Sequence of the first protein:
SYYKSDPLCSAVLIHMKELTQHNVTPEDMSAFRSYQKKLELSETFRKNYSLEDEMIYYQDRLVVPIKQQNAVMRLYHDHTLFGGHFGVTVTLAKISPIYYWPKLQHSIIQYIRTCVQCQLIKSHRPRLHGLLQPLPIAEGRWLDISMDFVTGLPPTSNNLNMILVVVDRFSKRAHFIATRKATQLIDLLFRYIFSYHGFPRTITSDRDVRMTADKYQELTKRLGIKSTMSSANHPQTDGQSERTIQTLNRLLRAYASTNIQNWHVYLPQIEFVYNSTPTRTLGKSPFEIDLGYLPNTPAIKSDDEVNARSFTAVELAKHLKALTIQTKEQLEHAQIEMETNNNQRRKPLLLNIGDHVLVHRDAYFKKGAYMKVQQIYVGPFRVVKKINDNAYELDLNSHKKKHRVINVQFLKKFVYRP

Contacts between the two chains:
Residue E1067 in the second protein is in contact with residue T1370 in the first protein (closest heavy-atom distance 3.4 Å).
Residue T1071 in the second protein interacts with residue T1370 in the first protein (closest heavy-atom distance 3.6 Å).
Residue W1169 in the second protein is in contact with residue Y1226 in the first protein (closest heavy-atom distance 3.1 Å).
Residue P1298 in the second protein interacts with residue Y1222 in the first protein (closest heavy-atom distance 3.5 Å).
Residue S1340 in the second protein is in contact with residue K1245 in the first protein (closest heavy-atom distance 3.5 Å).
Residue S1340 in the second protein interacts with residue E1248 in the first protein (closest heavy-atom distance 3.6 Å).
Residue G1167 in the second protein contacts residue Y1323 in the first protein (closest heavy-atom distance 3.5 Å).
Residue R1200 in the second protein contacts residue Y1226 in the first protein (closest heavy-atom distance 2.3 Å).
Residue P1298 in the second protein contacts residue R1221 in the first protein (closest heavy-atom distance 3.6 Å).
Residue F1317 in the second protein interacts with residue H1227 in the first protein (closest heavy-atom distance 3.2 Å).
Residue L1119 in the second protein contacts residue E1359 in the first protein (closest heavy-atom distance 3.3 Å).
Residue L1346 in the second protein interacts with residue L1249 in the first protein (closest heavy-atom distance 3.6 Å).
Residue I1204 in the second protein contacts residue Y1222 in the first protein (closest heavy-atom distance 3.3 Å).
Residue F1302 in the second protein contacts residue G1228 in the first protein (closest heavy-atom distance 3.5 Å).
Residue F1203 in the second protein interacts with residue Y1222 in the first protein (closest heavy-atom distance 2.3 Å).
Residue G1167 in the second protein is in contact with residue S1340 in the first protein (closest heavy-atom distance 2.8 Å).
Residue Y1226 in the second protein is in contact with residue F1302 in the first protein (closest heavy-atom distance 3.6 Å).
Residue F1072 in the second protein interacts with residue Q1365 in the first protein (closest heavy-atom distance 3.5 Å).
Residue Y1222 in the second protein is in contact with residue P1298 in the first protein (closest heavy-atom distance 3.6 Å).
Residue Y1323 in the second protein interacts with residue R1168 in the first protein (closest heavy-atom distance 3.1 Å).
Residue I1223 in the second protein contacts residue P1298 in the first protein (closest heavy-atom distance 3.6 Å).
Residue L1131 in the second protein interacts with residue E1359 in the first protein (closest heavy-atom distance 3.5 Å).
Residue A1329 in the second protein contacts residue L1253 in the first protein (closest heavy-atom distance 3.4 Å).
Residue Q1132 in the second protein contacts residue Q1360 in the first protein (closest heavy-atom distance 3.5 Å).
Residue H1227 in the second protein contacts residue Y1226 in the first protein (closest heavy-atom distance 2.5 Å).
Residue T1327 in the second protein contacts residue L1253 in the first protein (closest heavy-atom distance 3.4 Å).
Residue Y1226 in the second protein interacts with residue H1202 in the first protein (closest heavy-atom distance 3.0 Å).
Residue D1320 in the second protein contacts residue L1321 in the first protein (closest heavy-atom distance 3.3 Å).
Residue I1148 in the second protein is in contact with residue D1334 in the first protein (closest heavy-atom distance 3.3 Å).
Residue K1331 in the second protein contacts residue R1252 in the first protein (closest heavy-atom distance 3.2 Å).
Residue H1294 in the second protein interacts with residue L1218 in the first protein (closest heavy-atom distance 3.3 Å).
Residue F1072 in the second protein is in contact with residue E1369 in the first protein (closest heavy-atom distance 3.4 Å).
Residue Y1226 in the second protein contacts residue Y1226 in the first protein (closest heavy-atom distance 3.2 Å).
Residue A1343 in the second protein interacts with residue K1245 in the first protein (closest heavy-atom distance 3.2 Å).
Residue D1334 in the second protein contacts residue R1252 in the first protein (closest heavy-atom distance 3.1 Å).
Residue R1073 in the second protein is in contact with residue I1366 in the first protein (closest heavy-atom distance 3.5 Å).
Residue R1339 in the second protein contacts residue E1248 in the first protein (closest heavy-atom distance 2.6 Å).
Residue H1202 in the second protein contacts residue Y1226 in the first protein (closest heavy-atom distance 3.3 Å).
Residue S1150 in the second protein interacts with residue D1334 in the first protein (closest heavy-atom distance 2.7 Å).
Residue V1115 in the second protein is in contact with residue D1333 in the first protein (closest heavy-atom distance 3.4 Å).
Residue F1317 in the second protein is in contact with residue Y1226 in the first protein (closest heavy-atom distance 3.6 Å).
Residue N1337 in the second protein contacts residue R1252 in the first protein (closest heavy-atom distance 2.8 Å).
Residue A1338 in the second protein is in contact with residue R1252 in the first protein (closest heavy-atom distance 3.4 Å).
Residue F1302 in the second protein interacts with residue F1229 in the first protein (closest heavy-atom distance 3.5 Å).
Residue I1223 in the second protein interacts with residue F1203 in the first protein (closest heavy-atom distance 3.1 Å).
Residue R1339 in the second protein is in contact with residue D1244 in the first protein (closest heavy-atom distance 3.0 Å).
Residue Y1226 in the second protein interacts with residue F1203 in the first protein (closest heavy-atom distance 3.5 Å).
Residue R1168 in the second protein is in contact with residue Y1323 in the first protein (closest heavy-atom distance 3.1 Å).
Residue R1168 in the second protein interacts with residue L1346 in the first protein (closest heavy-atom distance 3.5 Å).
Residue E1166 in the second protein interacts with residue S1340 in the first protein (closest heavy-atom distance 2.4 Å).
Residue L1324 in the second protein contacts residue H1227 in the first protein (closest heavy-atom distance 3.3 Å).
Residue L1253 in the second protein contacts residue Q1299 in the first protein (closest heavy-atom distance 3.5 Å).
Residue L1170 in the second protein contacts residue Y1323 in the first protein (closest heavy-atom distance 3.3 Å).
Residue A1338 in the second protein is in contact with residue E1248 in the first protein (closest heavy-atom distance 3.3 Å).
Residue V1344 in the second protein interacts with residue R1252 in the first protein (closest heavy-atom distance 3.5 Å).
Residue D1320 in the second protein interacts with residue L1346 in the first protein (closest heavy-atom distance 3.3 Å).
Residue R1339 in the second protein interacts with residue Q1247 in the first protein (closest heavy-atom distance 2.9 Å).
Residue Y1222 in the second protein is in contact with residue Q1299 in the first protein (closest heavy-atom distance 3.1 Å).
Residue Y1222 in the second protein contacts residue V1295 in the first protein (closest heavy-atom distance 3.1 Å).
Residue I1330 in the second protein contacts residue R1252 in the first protein (closest heavy-atom distance 3.0 Å).

This data describes a binding interaction between two proteins.

Sequence of the second protein:
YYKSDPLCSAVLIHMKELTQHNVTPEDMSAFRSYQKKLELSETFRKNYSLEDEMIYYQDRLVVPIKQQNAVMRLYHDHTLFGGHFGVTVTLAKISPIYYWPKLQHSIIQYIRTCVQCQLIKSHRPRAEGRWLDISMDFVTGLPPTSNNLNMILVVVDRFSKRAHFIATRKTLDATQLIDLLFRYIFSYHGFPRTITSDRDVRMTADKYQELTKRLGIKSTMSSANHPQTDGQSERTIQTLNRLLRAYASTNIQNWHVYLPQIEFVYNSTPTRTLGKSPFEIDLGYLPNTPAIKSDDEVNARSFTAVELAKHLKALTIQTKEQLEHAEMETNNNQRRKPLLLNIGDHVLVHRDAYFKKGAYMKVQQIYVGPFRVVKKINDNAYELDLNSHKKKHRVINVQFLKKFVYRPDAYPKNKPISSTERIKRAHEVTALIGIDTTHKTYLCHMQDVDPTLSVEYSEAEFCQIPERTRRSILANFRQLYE